Contacts between the two chains:
Residue M74 in the first protein is in contact with residue M14 in the second protein (closest heavy-atom distance 3.6 Å).
Residue F55 in the first protein interacts with residue M8 in the second protein (closest heavy-atom distance 3.6 Å).
Residue S54 in the first protein contacts residue K5 in the second protein (closest heavy-atom distance 3.7 Å).
Residue A69 in the first protein contacts residue L13 in the second protein (closest heavy-atom distance 4.1 Å).
Residue A53 in the first protein contacts residue S4 in the second protein (closest heavy-atom distance 3.3 Å).
Residue N70 in the first protein is in contact with residue L12 in the second protein (closest heavy-atom distance 3.1 Å).
Residue N63 in the first protein interacts with residue M8 in the second protein (closest heavy-atom distance 3.5 Å).
Residue Q10 in the first protein is in contact with residue M8 in the second protein (closest heavy-atom distance 3.6 Å).
Residue N63 in the first protein contacts residue P11 in the second protein (closest heavy-atom distance 3.2 Å).
Residue F55 in the first protein contacts residue R7 in the second protein (closest heavy-atom distance 4.5 Å).
Residue N70 in the first protein interacts with residue M14 in the second protein (closest heavy-atom distance 3.1 Å).
Residue N63 in the first protein is in contact with residue T10 in the second protein (closest heavy-atom distance 3.7 Å).
Residue E12 in the first protein is in contact with residue A9 in the second protein (closest heavy-atom distance 4.3 Å).
Residue I73 in the first protein interacts with residue Q15 in the second protein (closest heavy-atom distance 4.0 Å).
Residue I73 in the first protein is in contact with residue M14 in the second protein (closest heavy-atom distance 3.9 Å).
Residue R77 in the first protein contacts residue M14 in the second protein (closest heavy-atom distance 4.1 Å).
Residue F25 in the first protein interacts with residue M8 in the second protein (closest heavy-atom distance 4.8 Å).
Residue G50 in the first protein is in contact with residue V3 in the second protein (closest heavy-atom distance 3.8 Å).
Residue W44 in the first protein is in contact with residue M6 in the second protein (closest heavy-atom distance 4.4 Å).
Residue A53 in the first protein is in contact with residue V3 in the second protein (closest heavy-atom distance 4.0 Å).
Residue V66 in the first protein interacts with residue L13 in the second protein (closest heavy-atom distance 4.2 Å).
Residue N63 in the first protein is in contact with residue A9 in the second protein (closest heavy-atom distance 2.9 Å).
Residue G59 in the first protein interacts with residue M8 in the second protein (closest heavy-atom distance 3.2 Å).
Residue F52 in the first protein interacts with residue V3 in the second protein (closest heavy-atom distance 3.7 Å).
Residue F52 in the first protein contacts residue P2 in the second protein (closest heavy-atom distance 4.5 Å).
Residue F52 in the first protein contacts residue S4 in the second protein (closest heavy-atom distance 3.2 Å).
Residue N70 in the first protein is in contact with residue L13 in the second protein (closest heavy-atom distance 3.9 Å).
Residue R51 in the first protein interacts with residue V3 in the second protein (closest heavy-atom distance 3.4 Å).
Residue N70 in the first protein interacts with residue P11 in the second protein (closest heavy-atom distance 4.9 Å).
Residue V66 in the first protein is in contact with residue L12 in the second protein (closest heavy-atom distance 4.2 Å).
Residue F23 in the first protein is in contact with residue M8 in the second protein (closest heavy-atom distance 4.0 Å).
Residue R77 in the first protein contacts residue L17 in the second protein (closest heavy-atom distance 4.7 Å).
Residue K76 in the first protein is in contact with residue L17 in the second protein (closest heavy-atom distance 3.7 Å).
Residue Q10 in the first protein is in contact with residue R7 in the second protein (closest heavy-atom distance 4.5 Å).
Residue A60 in the first protein contacts residue M8 in the second protein (closest heavy-atom distance 3.7 Å).
Residue S54 in the first protein is in contact with residue M6 in the second protein (closest heavy-atom distance 3.0 Å).
Residue F33 in the first protein contacts residue M6 in the second protein (closest heavy-atom distance 4.1 Å).
Residue V66 in the first protein is in contact with residue P11 in the second protein (closest heavy-atom distance 4.0 Å).
Residue F55 in the first protein contacts residue M6 in the second protein (closest heavy-atom distance 3.5 Å).
Residue I32 in the first protein is in contact with residue M6 in the second protein (closest heavy-atom distance 4.5 Å).
Residue F25 in the first protein is in contact with residue R7 in the second protein (closest heavy-atom distance 3.5 Å).
Residue D67 in the first protein interacts with residue P11 in the second protein (closest heavy-atom distance 3.5 Å).
Residue Q10 in the first protein interacts with residue A9 in the second protein (closest heavy-atom distance 2.9 Å).
Residue F25 in the first protein contacts residue M6 in the second protein (closest heavy-atom distance 4.0 Å).
Residue A53 in the first protein is in contact with residue M6 in the second protein (closest heavy-atom distance 4.6 Å).
Residue I73 in the first protein contacts residue A16 in the second protein (closest heavy-atom distance 4.8 Å).
Residue S54 in the first protein interacts with residue S4 in the second protein (closest heavy-atom distance 2.9 Å).
Residue I73 in the first protein contacts residue L17 in the second protein (closest heavy-atom distance 4.0 Å).
Residue E12 in the first protein is in contact with residue P11 in the second protein (closest heavy-atom distance 3.8 Å).
Residue S54 in the first protein interacts with residue V3 in the second protein (closest heavy-atom distance 4.3 Å).

Sequence of the first protein:
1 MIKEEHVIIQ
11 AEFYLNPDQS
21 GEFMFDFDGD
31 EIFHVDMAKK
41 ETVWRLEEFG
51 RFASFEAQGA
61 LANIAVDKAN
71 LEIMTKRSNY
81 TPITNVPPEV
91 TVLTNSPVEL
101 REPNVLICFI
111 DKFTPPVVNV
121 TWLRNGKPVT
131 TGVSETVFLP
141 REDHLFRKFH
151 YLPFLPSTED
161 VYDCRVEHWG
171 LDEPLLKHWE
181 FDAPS

The following describes two proteins that form a bound complex.

Sequence of the second protein:
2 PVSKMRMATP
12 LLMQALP